Sequence of chain A:
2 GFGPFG

Residue-level contacts at the interface:
Residue V578 in chain B interacts with residue G7 in chain A (closest heavy-atom distance 4.3 Å).
Residue R643 in chain B is in contact with residue G4 in chain A (closest heavy-atom distance 2.8 Å).
Residue R643 in chain B is in contact with residue F6 in chain A (closest heavy-atom distance 4.0 Å).
Residue A554 in chain B is in contact with residue P5 in chain A (closest heavy-atom distance 2.9 Å).
Residue A554 in chain B interacts with residue G7 in chain A (closest heavy-atom distance 3.4 Å).
Residue W595 in chain B interacts with residue P5 in chain A (closest heavy-atom distance 3.4 Å).
Residue V580 in chain B is in contact with residue P5 in chain A (closest heavy-atom distance 4.0 Å).
Residue Y473 in chain B is in contact with residue P5 in chain A (closest heavy-atom distance 2.7 Å).
Residue R252 in chain B is in contact with residue F3 in chain A (closest heavy-atom distance 4.4 Å).
Residue G553 in chain B contacts residue F6 in chain A (closest heavy-atom distance 4.1 Å).
Residue F476 in chain B interacts with residue G4 in chain A (closest heavy-atom distance 4.9 Å).
Residue F173 in chain B contacts residue G2 in chain A (closest heavy-atom distance 4.3 Å).
Residue V644 in chain B interacts with residue P5 in chain A (closest heavy-atom distance 4.1 Å).
Residue H680 in chain B is in contact with residue F6 in chain A (closest heavy-atom distance 3.8 Å).
Residue Y599 in chain B contacts residue P5 in chain A (closest heavy-atom distance 3.9 Å).
Residue H680 in chain B is in contact with residue G7 in chain A (closest heavy-atom distance 2.8 Å).
Residue M235 in chain B contacts residue F3 in chain A (closest heavy-atom distance 3.9 Å).
Residue H680 in chain B is in contact with residue P5 in chain A (closest heavy-atom distance 4.2 Å).
Residue R643 in chain B interacts with residue G2 in chain A (closest heavy-atom distance 3.1 Å).
Residue A594 in chain B is in contact with residue F3 in chain A (closest heavy-atom distance 3.5 Å).
Residue W595 in chain B interacts with residue F3 in chain A (closest heavy-atom distance 2.9 Å).
Residue A554 in chain B is in contact with residue F6 in chain A (closest heavy-atom distance 3.8 Å).
Residue H680 in chain B is in contact with residue G4 in chain A (closest heavy-atom distance 4.8 Å).
Residue G553 in chain B interacts with residue G7 in chain A (closest heavy-atom distance 4.4 Å).
Residue C255 in chain B interacts with residue F3 in chain A (closest heavy-atom distance 4.1 Å).
Residue F173 in chain B contacts residue F3 in chain A (closest heavy-atom distance 3.6 Å).
Residue Y473 in chain B is in contact with residue G7 in chain A (closest heavy-atom distance 5.0 Å).
Residue I591 in chain B contacts residue F3 in chain A (closest heavy-atom distance 3.5 Å).
Residue G254 in chain B contacts residue F3 in chain A (closest heavy-atom distance 3.3 Å).
Residue F476 in chain B interacts with residue F6 in chain A (closest heavy-atom distance 3.9 Å).
Residue I478 in chain B interacts with residue F6 in chain A (closest heavy-atom distance 3.8 Å).
Residue R643 in chain B is in contact with residue F3 in chain A (closest heavy-atom distance 3.8 Å).
Residue G553 in chain B contacts residue P5 in chain A (closest heavy-atom distance 4.3 Å).
Residue F476 in chain B is in contact with residue P5 in chain A (closest heavy-atom distance 3.4 Å).
Residue R643 in chain B contacts residue P5 in chain A (closest heavy-atom distance 4.5 Å).
Residue G681 in chain B interacts with residue G7 in chain A (closest heavy-atom distance 4.1 Å).
Residue Y473 in chain B is in contact with residue F6 in chain A (closest heavy-atom distance 3.3 Å).
Residue W595 in chain B contacts residue G4 in chain A (closest heavy-atom distance 3.6 Å).
Residue N555 in chain B interacts with residue P5 in chain A (closest heavy-atom distance 3.0 Å).
Residue C255 in chain B contacts residue G4 in chain A (closest heavy-atom distance 4.1 Å).

These two protein chains interact to form a complex.

Sequence of chain B:
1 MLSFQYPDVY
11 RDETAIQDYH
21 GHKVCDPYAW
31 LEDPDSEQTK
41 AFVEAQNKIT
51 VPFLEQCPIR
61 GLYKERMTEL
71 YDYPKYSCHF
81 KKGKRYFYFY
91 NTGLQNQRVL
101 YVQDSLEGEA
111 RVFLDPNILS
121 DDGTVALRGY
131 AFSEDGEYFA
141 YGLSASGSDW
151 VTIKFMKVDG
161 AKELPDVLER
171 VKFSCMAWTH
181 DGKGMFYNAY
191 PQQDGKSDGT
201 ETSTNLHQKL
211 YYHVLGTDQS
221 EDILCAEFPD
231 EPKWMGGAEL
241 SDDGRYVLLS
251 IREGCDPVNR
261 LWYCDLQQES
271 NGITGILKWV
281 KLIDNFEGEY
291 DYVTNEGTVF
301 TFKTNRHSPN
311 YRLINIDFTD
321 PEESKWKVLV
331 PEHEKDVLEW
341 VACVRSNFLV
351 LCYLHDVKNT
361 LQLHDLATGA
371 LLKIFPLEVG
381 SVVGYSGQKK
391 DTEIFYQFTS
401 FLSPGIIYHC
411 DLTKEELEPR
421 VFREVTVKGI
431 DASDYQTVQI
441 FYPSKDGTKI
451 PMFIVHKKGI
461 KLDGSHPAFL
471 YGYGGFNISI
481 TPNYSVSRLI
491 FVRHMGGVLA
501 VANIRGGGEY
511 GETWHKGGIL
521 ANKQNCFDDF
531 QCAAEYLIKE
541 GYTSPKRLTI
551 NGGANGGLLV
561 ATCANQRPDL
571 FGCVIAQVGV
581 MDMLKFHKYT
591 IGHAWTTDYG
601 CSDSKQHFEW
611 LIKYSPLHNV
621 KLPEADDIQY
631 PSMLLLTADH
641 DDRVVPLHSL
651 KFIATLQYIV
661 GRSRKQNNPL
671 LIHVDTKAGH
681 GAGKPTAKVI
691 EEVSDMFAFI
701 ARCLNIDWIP